Sequence of the first protein:
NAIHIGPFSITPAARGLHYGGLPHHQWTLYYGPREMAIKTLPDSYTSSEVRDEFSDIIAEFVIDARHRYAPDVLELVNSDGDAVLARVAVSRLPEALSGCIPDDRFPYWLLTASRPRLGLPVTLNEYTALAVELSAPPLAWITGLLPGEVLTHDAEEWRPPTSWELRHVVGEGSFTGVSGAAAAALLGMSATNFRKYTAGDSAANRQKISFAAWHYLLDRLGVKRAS

Interface contacts:
Residue K60 in the second protein contacts residue D83 in the first protein (closest heavy-atom distance 4.4 Å).
Residue T59 in the second protein contacts residue D81 in the first protein (closest heavy-atom distance 3.7 Å).
Residue K58 in the second protein interacts with residue D83 in the first protein (closest heavy-atom distance 3.2 Å).
Residue R56 in the second protein interacts with residue I102 in the first protein (closest heavy-atom distance 3.5 Å).
Residue T59 in the second protein is in contact with residue D83 in the first protein (closest heavy-atom distance 5.0 Å).

Sequence of the second protein:
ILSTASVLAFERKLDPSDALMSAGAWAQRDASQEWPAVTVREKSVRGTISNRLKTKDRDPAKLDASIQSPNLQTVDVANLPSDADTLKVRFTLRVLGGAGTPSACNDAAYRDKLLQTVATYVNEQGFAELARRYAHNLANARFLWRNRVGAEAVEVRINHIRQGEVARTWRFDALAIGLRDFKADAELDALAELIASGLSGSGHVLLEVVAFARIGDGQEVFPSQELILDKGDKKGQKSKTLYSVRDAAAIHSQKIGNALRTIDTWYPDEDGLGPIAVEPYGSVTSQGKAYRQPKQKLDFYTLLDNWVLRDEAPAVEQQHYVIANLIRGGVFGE

These two protein chains interact to form a complex.